The following describes two proteins that form a bound complex.

Sequence of chain B:
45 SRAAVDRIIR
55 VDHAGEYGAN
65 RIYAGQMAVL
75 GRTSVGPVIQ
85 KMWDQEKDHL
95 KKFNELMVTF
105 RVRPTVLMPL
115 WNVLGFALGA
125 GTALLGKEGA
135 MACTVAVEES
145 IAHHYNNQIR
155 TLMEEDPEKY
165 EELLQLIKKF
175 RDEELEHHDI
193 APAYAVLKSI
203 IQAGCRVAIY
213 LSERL

Contacts between the two chains:
Residue A195 in chain A interacts with residue A195 in chain B (closest heavy-atom distance 3.6 Å).
Residue L199 in chain A contacts residue V198 in chain B (closest heavy-atom distance 4.6 Å).
Residue A195 in chain A contacts residue Y196 in chain B (closest heavy-atom distance 3.5 Å).
Residue V198 in chain A is in contact with residue L129 in chain B (closest heavy-atom distance 4.1 Å).
Residue Y196 in chain A contacts residue A195 in chain B (closest heavy-atom distance 3.6 Å).
Residue V198 in chain A is in contact with residue L199 in chain B (closest heavy-atom distance 4.8 Å).
Residue L129 in chain A interacts with residue V198 in chain B (closest heavy-atom distance 4.2 Å).
Residue Y196 in chain A interacts with residue P194 in chain B (closest heavy-atom distance 4.0 Å).
Residue P194 in chain A is in contact with residue Y196 in chain B (closest heavy-atom distance 4.1 Å).
Residue I202 in chain A is in contact with residue I202 in chain B (closest heavy-atom distance 4.9 Å).

Sequence of chain A:
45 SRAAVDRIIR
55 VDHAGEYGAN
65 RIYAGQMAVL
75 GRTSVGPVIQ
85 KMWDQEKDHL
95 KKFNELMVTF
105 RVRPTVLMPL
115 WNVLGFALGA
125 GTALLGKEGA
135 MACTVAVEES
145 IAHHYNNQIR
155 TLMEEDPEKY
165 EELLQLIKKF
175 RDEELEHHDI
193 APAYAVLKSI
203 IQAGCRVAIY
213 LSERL